Sequence of the second protein:
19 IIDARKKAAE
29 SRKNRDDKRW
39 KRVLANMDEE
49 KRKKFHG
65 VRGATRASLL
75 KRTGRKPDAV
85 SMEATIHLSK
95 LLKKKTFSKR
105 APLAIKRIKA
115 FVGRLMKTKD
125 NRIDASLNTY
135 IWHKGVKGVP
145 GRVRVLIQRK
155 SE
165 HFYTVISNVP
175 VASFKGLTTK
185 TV

The following describes two proteins that form a bound complex.

Sequence of the first protein:
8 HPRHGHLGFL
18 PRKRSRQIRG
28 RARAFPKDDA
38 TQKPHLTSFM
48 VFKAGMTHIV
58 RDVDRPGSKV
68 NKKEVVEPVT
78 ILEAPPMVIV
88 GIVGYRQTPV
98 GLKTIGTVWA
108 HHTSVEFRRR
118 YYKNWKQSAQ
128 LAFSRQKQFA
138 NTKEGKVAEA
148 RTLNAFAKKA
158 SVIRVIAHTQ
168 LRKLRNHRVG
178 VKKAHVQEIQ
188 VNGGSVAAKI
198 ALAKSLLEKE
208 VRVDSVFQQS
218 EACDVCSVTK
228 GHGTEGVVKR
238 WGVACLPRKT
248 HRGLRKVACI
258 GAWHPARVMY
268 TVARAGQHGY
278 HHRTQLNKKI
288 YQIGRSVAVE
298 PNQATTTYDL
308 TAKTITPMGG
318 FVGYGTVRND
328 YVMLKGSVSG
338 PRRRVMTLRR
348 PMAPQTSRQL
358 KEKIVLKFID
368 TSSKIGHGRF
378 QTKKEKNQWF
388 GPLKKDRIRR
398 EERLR

Contacts between the two chains:
Residue K170 in the first protein contacts residue K52 in the second protein (closest heavy-atom distance 4.3 Å).